Sequence of chain B:
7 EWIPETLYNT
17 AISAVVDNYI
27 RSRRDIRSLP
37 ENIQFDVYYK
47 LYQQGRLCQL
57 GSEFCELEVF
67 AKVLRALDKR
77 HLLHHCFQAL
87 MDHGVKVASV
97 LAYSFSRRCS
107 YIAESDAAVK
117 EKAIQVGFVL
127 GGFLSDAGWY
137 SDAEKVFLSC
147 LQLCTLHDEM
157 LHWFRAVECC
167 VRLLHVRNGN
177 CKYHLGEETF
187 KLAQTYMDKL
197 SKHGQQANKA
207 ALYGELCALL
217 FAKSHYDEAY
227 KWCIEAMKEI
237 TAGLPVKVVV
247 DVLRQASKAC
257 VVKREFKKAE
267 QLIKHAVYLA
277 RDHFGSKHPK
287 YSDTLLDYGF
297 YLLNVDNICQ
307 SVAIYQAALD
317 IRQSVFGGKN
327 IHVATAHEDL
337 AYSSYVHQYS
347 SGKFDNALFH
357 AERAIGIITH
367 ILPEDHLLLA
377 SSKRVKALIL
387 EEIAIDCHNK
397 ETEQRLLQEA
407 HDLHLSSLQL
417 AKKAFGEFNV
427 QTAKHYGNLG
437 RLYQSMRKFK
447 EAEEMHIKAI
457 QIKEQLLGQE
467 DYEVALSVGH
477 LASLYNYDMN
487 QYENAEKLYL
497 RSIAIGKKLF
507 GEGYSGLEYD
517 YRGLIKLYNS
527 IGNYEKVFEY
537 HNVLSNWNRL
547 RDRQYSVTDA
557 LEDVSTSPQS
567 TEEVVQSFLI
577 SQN

Sequence of chain A:
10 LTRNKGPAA

Interface contacts:
Residue Y341 in chain B interacts with residue K14 in chain A (closest heavy-atom distance 3.8 Å).
Residue E469 in chain B interacts with residue P16 in chain A (closest heavy-atom distance 4.0 Å).
Residue Y341 in chain B interacts with residue G15 in chain A (closest heavy-atom distance 3.1 Å).
Residue H476 in chain B contacts residue K14 in chain A (closest heavy-atom distance 2.7 Å).
Residue Y515 in chain B contacts residue K14 in chain A (closest heavy-atom distance 3.4 Å).
Residue H476 in chain B is in contact with residue R12 in chain A (closest heavy-atom distance 4.4 Å).
Residue L472 in chain B is in contact with residue P16 in chain A (closest heavy-atom distance 3.6 Å).
Residue Y515 in chain B interacts with residue R12 in chain A (closest heavy-atom distance 3.5 Å).
Residue I304 in chain B is in contact with residue K14 in chain A (closest heavy-atom distance 4.2 Å).
Residue Y338 in chain B contacts residue P16 in chain A (closest heavy-atom distance 3.9 Å).
Residue R437 in chain B interacts with residue N13 in chain A (closest heavy-atom distance 4.0 Å).
Residue S511 in chain B is in contact with residue K14 in chain A (closest heavy-atom distance 3.7 Å).
Residue G512 in chain B is in contact with residue K14 in chain A (closest heavy-atom distance 4.3 Å).
Residue L472 in chain B is in contact with residue G15 in chain A (closest heavy-atom distance 4.4 Å).
Residue I391 in chain B is in contact with residue L10 in chain A (closest heavy-atom distance 4.1 Å).
Residue K430 in chain B is in contact with residue A17 in chain A (closest heavy-atom distance 3.6 Å).
Residue S441 in chain B contacts residue R12 in chain A (closest heavy-atom distance 3.0 Å).
Residue Y483 in chain B interacts with residue T11 in chain A (closest heavy-atom distance 3.1 Å).
Residue S377 in chain B interacts with residue A18 in chain A (closest heavy-atom distance 2.3 Å).
Residue E387 in chain B is in contact with residue R12 in chain A (closest heavy-atom distance 2.5 Å).
Residue N434 in chain B is in contact with residue P16 in chain A (closest heavy-atom distance 3.2 Å).
Residue R437 in chain B is in contact with residue R12 in chain A (closest heavy-atom distance 3.2 Å).
Residue Q440 in chain B contacts residue R12 in chain A (closest heavy-atom distance 3.7 Å).
Residue E388 in chain B is in contact with residue R12 in chain A (closest heavy-atom distance 3.4 Å).
Residue Y515 in chain B is in contact with residue L10 in chain A (closest heavy-atom distance 3.7 Å).
Residue Q440 in chain B is in contact with residue T11 in chain A (closest heavy-atom distance 3.4 Å).
Residue L384 in chain B contacts residue G15 in chain A (closest heavy-atom distance 4.3 Å).
Residue H476 in chain B interacts with residue N13 in chain A (closest heavy-atom distance 3.4 Å).
Residue H476 in chain B contacts residue P16 in chain A (closest heavy-atom distance 3.7 Å).
Residue S479 in chain B interacts with residue R12 in chain A (closest heavy-atom distance 3.3 Å).
Residue R437 in chain B interacts with residue G15 in chain A (closest heavy-atom distance 4.2 Å).
Residue V381 in chain B contacts residue A18 in chain A (closest heavy-atom distance 3.5 Å).
Residue Y338 in chain B contacts residue A18 in chain A (closest heavy-atom distance 3.8 Å).
Residue Y515 in chain B interacts with residue N13 in chain A (closest heavy-atom distance 3.2 Å).
Residue L384 in chain B contacts residue A18 in chain A (closest heavy-atom distance 4.6 Å).
Residue D516 in chain B is in contact with residue N13 in chain A (closest heavy-atom distance 4.5 Å).
Residue Y345 in chain B interacts with residue K14 in chain A (closest heavy-atom distance 4.0 Å).
Residue G512 in chain B contacts residue N13 in chain A (closest heavy-atom distance 3.6 Å).
Residue I391 in chain B is in contact with residue R12 in chain A (closest heavy-atom distance 4.6 Å).
Residue Y510 in chain B contacts residue N13 in chain A (closest heavy-atom distance 4.4 Å).
Residue Y483 in chain B contacts residue L10 in chain A (closest heavy-atom distance 4.1 Å).
Residue R380 in chain B interacts with residue P16 in chain A (closest heavy-atom distance 2.6 Å).
Residue L384 in chain B interacts with residue A17 in chain A (closest heavy-atom distance 3.7 Å).
Residue S346 in chain B contacts residue L10 in chain A (closest heavy-atom distance 4.3 Å).
Residue R380 in chain B contacts residue A17 in chain A (closest heavy-atom distance 3.6 Å).
Residue V342 in chain B is in contact with residue K14 in chain A (closest heavy-atom distance 3.6 Å).
Residue S479 in chain B contacts residue T11 in chain A (closest heavy-atom distance 2.2 Å).
Residue E334 in chain B is in contact with residue A18 in chain A (closest heavy-atom distance 4.6 Å).
Residue L384 in chain B contacts residue P16 in chain A (closest heavy-atom distance 4.6 Å).
Residue R380 in chain B interacts with residue A18 in chain A (closest heavy-atom distance 2.9 Å).
Residue Y345 in chain B is in contact with residue R12 in chain A (closest heavy-atom distance 3.7 Å).
Residue R437 in chain B interacts with residue P16 in chain A (closest heavy-atom distance 4.0 Å).
Residue E388 in chain B is in contact with residue L10 in chain A (closest heavy-atom distance 3.8 Å).
Residue L472 in chain B interacts with residue K14 in chain A (closest heavy-atom distance 4.1 Å).
Residue Y345 in chain B contacts residue L10 in chain A (closest heavy-atom distance 3.6 Å).
Residue Y345 in chain B contacts residue N13 in chain A (closest heavy-atom distance 2.6 Å).
Residue L472 in chain B is in contact with residue N13 in chain A (closest heavy-atom distance 3.3 Å).
Residue Y338 in chain B is in contact with residue A17 in chain A (closest heavy-atom distance 3.1 Å).
Residue R437 in chain B is in contact with residue K14 in chain A (closest heavy-atom distance 3.4 Å).
Residue Y338 in chain B interacts with residue G15 in chain A (closest heavy-atom distance 2.4 Å).

The following describes two proteins that form a bound complex.